Sequence of protein 1:
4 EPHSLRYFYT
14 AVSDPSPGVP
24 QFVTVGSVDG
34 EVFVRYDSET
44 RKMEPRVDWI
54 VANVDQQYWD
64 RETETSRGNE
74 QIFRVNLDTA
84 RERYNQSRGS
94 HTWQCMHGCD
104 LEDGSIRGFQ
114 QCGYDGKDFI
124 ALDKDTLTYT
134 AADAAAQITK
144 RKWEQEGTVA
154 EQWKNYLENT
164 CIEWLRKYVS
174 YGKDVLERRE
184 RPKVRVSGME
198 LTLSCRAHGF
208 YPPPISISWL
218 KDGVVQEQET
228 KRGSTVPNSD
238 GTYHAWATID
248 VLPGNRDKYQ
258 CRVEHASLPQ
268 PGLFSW

Contacts between the two chains:
Residue E65 in protein 1 contacts residue V2 in protein 2 (closest heavy-atom distance 2.8 Å).
Residue W146 in protein 1 contacts residue R7 in protein 2 (closest heavy-atom distance 3.8 Å).
Residue K145 in protein 1 interacts with residue I9 in protein 2 (closest heavy-atom distance 3.2 Å).
Residue T151 in protein 1 interacts with residue R7 in protein 2 (closest heavy-atom distance 4.6 Å).
Residue V152 in protein 1 is in contact with residue R7 in protein 2 (closest heavy-atom distance 3.3 Å).
Residue Y159 in protein 1 is in contact with residue V2 in protein 2 (closest heavy-atom distance 3.8 Å).
Residue K145 in protein 1 is in contact with residue M8 in protein 2 (closest heavy-atom distance 3.8 Å).
Residue N72 in protein 1 interacts with residue I6 in protein 2 (closest heavy-atom distance 3.4 Å).
Residue Q155 in protein 1 contacts residue R7 in protein 2 (closest heavy-atom distance 3.7 Å).
Residue E149 in protein 1 contacts residue R7 in protein 2 (closest heavy-atom distance 3.1 Å).
Residue H100 in protein 1 contacts residue V2 in protein 2 (closest heavy-atom distance 4.0 Å).
Residue Y61 in protein 1 interacts with residue M1 in protein 2 (closest heavy-atom distance 3.7 Å).
Residue T27 in protein 1 interacts with residue V2 in protein 2 (closest heavy-atom distance 4.8 Å).
Residue V78 in protein 1 interacts with residue M8 in protein 2 (closest heavy-atom distance 4.1 Å).
Residue F122 in protein 1 contacts residue I9 in protein 2 (closest heavy-atom distance 4.0 Å).
Residue Y10 in protein 1 contacts residue V2 in protein 2 (closest heavy-atom distance 3.5 Å).
Residue Y159 in protein 1 contacts residue M1 in protein 2 (closest heavy-atom distance 2.7 Å).
Residue M46 in protein 1 is in contact with residue V2 in protein 2 (closest heavy-atom distance 4.7 Å).
Residue W156 in protein 1 is in contact with residue I6 in protein 2 (closest heavy-atom distance 4.3 Å).
Residue N72 in protein 1 contacts residue V2 in protein 2 (closest heavy-atom distance 3.4 Å).
Residue Y171 in protein 1 contacts residue M1 in protein 2 (closest heavy-atom distance 2.6 Å).
Residue Y159 in protein 1 contacts residue L5 in protein 2 (closest heavy-atom distance 3.6 Å).
Residue T82 in protein 1 contacts residue I9 in protein 2 (closest heavy-atom distance 3.8 Å).
Residue I75 in protein 1 contacts residue M8 in protein 2 (closest heavy-atom distance 4.0 Å).
Residue W146 in protein 1 interacts with residue I9 in protein 2 (closest heavy-atom distance 3.8 Å).
Residue W167 in protein 1 interacts with residue M1 in protein 2 (closest heavy-atom distance 3.4 Å).
Residue F76 in protein 1 contacts residue I6 in protein 2 (closest heavy-atom distance 3.6 Å).
Residue H100 in protein 1 is in contact with residue I6 in protein 2 (closest heavy-atom distance 4.8 Å).
Residue W146 in protein 1 contacts residue M8 in protein 2 (closest heavy-atom distance 2.9 Å).
Residue E65 in protein 1 interacts with residue M1 in protein 2 (closest heavy-atom distance 3.3 Å).
Residue Y10 in protein 1 is in contact with residue M1 in protein 2 (closest heavy-atom distance 2.9 Å).
Residue I75 in protein 1 interacts with residue R7 in protein 2 (closest heavy-atom distance 3.5 Å).
Residue A83 in protein 1 interacts with residue I9 in protein 2 (closest heavy-atom distance 4.2 Å).
Residue R64 in protein 1 interacts with residue M1 in protein 2 (closest heavy-atom distance 4.1 Å).
Residue Q113 in protein 1 is in contact with residue L5 in protein 2 (closest heavy-atom distance 4.6 Å).
Residue T68 in protein 1 contacts residue V2 in protein 2 (closest heavy-atom distance 4.3 Å).
Residue L8 in protein 1 contacts residue M1 in protein 2 (closest heavy-atom distance 4.3 Å).
Residue W156 in protein 1 interacts with residue L5 in protein 2 (closest heavy-atom distance 3.0 Å).
Residue T142 in protein 1 interacts with residue I9 in protein 2 (closest heavy-atom distance 2.6 Å).
Residue N79 in protein 1 interacts with residue I9 in protein 2 (closest heavy-atom distance 2.8 Å).
Residue S69 in protein 1 contacts residue V2 in protein 2 (closest heavy-atom distance 4.8 Å).
Residue N79 in protein 1 contacts residue M8 in protein 2 (closest heavy-atom distance 3.3 Å).
Residue N79 in protein 1 is in contact with residue R7 in protein 2 (closest heavy-atom distance 3.1 Å).
Residue W96 in protein 1 interacts with residue I9 in protein 2 (closest heavy-atom distance 3.6 Å).
Residue Y12 in protein 1 contacts residue V2 in protein 2 (closest heavy-atom distance 2.8 Å).
Residue Q155 in protein 1 is in contact with residue L5 in protein 2 (closest heavy-atom distance 3.8 Å).
Residue R86 in protein 1 is in contact with residue I9 in protein 2 (closest heavy-atom distance 2.9 Å).
Residue I75 in protein 1 is in contact with residue I6 in protein 2 (closest heavy-atom distance 3.5 Å).
Residue Y12 in protein 1 contacts residue I6 in protein 2 (closest heavy-atom distance 4.0 Å).

Sequence of protein 2:
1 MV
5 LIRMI

These two protein chains interact to form a complex.